Interface contacts:
Residue N357 in protein 2 interacts with residue L133 in protein 1 (closest heavy-atom distance 4.8 Å).
Residue R40 in protein 2 interacts with residue A132 in protein 1 (closest heavy-atom distance 4.5 Å).
Residue Y334 in protein 2 is in contact with residue G134 in protein 1 (closest heavy-atom distance 4.5 Å).
Residue Y334 in protein 2 is in contact with residue L87 in protein 1 (closest heavy-atom distance 3.8 Å).
Residue K335 in protein 2 is in contact with residue N141 in protein 1 (closest heavy-atom distance 4.6 Å).
Residue Y334 in protein 2 is in contact with residue K130 in protein 1 (closest heavy-atom distance 3.0 Å).
Residue K34 in protein 2 interacts with residue A127 in protein 1 (closest heavy-atom distance 3.3 Å).
Residue K34 in protein 2 contacts residue Y128 in protein 1 (closest heavy-atom distance 4.5 Å).
Residue Y334 in protein 2 is in contact with residue L133 in protein 1 (closest heavy-atom distance 4.9 Å).
Residue Y334 in protein 2 contacts residue L131 in protein 1 (closest heavy-atom distance 3.8 Å).
Residue K34 in protein 2 contacts residue V80 in protein 1 (closest heavy-atom distance 4.4 Å).
Residue R40 in protein 2 contacts residue L133 in protein 1 (closest heavy-atom distance 4.5 Å).
Residue K335 in protein 2 is in contact with residue F137 in protein 1 (closest heavy-atom distance 4.0 Å).

Sequence of protein 2:
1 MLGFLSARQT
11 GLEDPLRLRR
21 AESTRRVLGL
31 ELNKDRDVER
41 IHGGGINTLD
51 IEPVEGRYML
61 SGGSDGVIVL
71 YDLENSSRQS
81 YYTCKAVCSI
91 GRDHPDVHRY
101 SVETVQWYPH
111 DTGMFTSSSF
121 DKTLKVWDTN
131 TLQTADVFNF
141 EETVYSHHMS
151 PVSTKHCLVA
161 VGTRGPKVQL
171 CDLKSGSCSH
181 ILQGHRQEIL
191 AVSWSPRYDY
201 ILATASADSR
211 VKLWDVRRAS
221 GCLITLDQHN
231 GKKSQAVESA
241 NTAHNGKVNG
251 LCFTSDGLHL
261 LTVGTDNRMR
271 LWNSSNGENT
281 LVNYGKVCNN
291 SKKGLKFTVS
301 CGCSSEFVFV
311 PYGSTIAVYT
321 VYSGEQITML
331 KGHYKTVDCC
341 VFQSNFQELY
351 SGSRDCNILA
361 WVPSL

Sequence of protein 1:
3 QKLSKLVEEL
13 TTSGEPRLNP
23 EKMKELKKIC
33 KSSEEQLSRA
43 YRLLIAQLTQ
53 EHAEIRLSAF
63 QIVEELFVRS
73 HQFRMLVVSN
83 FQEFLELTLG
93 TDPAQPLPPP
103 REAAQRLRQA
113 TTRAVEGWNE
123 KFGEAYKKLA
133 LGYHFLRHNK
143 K

This data describes a binding interaction between two proteins.